The following describes two proteins that form a bound complex.

Sequence of the second protein:
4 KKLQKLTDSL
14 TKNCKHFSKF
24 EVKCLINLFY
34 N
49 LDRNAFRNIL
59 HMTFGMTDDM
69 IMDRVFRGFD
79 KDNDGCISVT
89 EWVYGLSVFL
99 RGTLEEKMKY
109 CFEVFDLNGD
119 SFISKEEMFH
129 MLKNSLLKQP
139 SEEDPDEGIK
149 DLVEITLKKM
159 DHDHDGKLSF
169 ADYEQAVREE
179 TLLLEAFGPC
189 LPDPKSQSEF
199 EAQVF

Residue-level contacts at the interface:
Residue A468 in the first protein is in contact with residue S133 in the second protein (closest heavy-atom distance 4.7 Å).
Residue T467 in the first protein interacts with residue E183 in the second protein (closest heavy-atom distance 5.0 Å).
Residue T467 in the first protein contacts residue A184 in the second protein (closest heavy-atom distance 4.1 Å).
Residue G464 in the first protein interacts with residue K136 in the second protein (closest heavy-atom distance 4.9 Å).
Residue S475 in the first protein is in contact with residue I153 in the second protein (closest heavy-atom distance 4.6 Å).
Residue N465 in the first protein is in contact with residue S133 in the second protein (closest heavy-atom distance 3.5 Å).

Sequence of the first protein:
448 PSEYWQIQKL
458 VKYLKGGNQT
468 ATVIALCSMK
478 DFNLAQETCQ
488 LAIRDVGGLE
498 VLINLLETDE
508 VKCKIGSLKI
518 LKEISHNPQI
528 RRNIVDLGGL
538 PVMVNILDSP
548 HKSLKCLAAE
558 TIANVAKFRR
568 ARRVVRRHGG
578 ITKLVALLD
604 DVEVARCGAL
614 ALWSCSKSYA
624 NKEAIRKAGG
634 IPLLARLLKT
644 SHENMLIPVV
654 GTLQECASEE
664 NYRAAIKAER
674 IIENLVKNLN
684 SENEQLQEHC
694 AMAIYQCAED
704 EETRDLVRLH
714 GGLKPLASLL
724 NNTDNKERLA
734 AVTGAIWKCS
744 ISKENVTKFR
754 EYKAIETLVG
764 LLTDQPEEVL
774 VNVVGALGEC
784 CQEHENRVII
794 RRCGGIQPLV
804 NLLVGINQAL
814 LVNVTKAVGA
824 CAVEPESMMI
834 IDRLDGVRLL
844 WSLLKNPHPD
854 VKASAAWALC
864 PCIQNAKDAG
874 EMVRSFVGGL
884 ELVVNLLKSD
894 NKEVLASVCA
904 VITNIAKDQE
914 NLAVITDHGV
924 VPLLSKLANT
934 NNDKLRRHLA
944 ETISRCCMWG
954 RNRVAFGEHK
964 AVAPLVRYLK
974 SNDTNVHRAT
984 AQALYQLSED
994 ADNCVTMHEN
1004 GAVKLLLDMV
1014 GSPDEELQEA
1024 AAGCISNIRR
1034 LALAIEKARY